These two protein chains interact to form a complex.

Sequence of protein 2:
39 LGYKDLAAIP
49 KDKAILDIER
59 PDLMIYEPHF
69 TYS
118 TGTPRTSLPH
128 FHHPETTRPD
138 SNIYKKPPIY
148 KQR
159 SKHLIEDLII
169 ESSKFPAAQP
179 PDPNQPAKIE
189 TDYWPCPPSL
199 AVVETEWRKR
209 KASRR

Interface contacts:
Residue I135 in protein 1 is in contact with residue R208 in protein 2 (closest heavy-atom distance 3.7 Å).
Residue R131 in protein 1 is in contact with residue Y191 in protein 2 (closest heavy-atom distance 3.4 Å).
Residue R146 in protein 1 interacts with residue W205 in protein 2 (closest heavy-atom distance 3.7 Å).
Residue D139 in protein 1 is in contact with residue W205 in protein 2 (closest heavy-atom distance 4.5 Å).
Residue D139 in protein 1 is in contact with residue R208 in protein 2 (closest heavy-atom distance 4.1 Å).
Residue R131 in protein 1 contacts residue W192 in protein 2 (closest heavy-atom distance 4.6 Å).
Residue R142 in protein 1 is in contact with residue W205 in protein 2 (closest heavy-atom distance 5.0 Å).
Residue R131 in protein 1 interacts with residue D190 in protein 2 (closest heavy-atom distance 2.9 Å).
Residue T143 in protein 1 contacts residue W205 in protein 2 (closest heavy-atom distance 4.5 Å).
Residue R142 in protein 1 is in contact with residue V201 in protein 2 (closest heavy-atom distance 3.4 Å).

Sequence of protein 1:
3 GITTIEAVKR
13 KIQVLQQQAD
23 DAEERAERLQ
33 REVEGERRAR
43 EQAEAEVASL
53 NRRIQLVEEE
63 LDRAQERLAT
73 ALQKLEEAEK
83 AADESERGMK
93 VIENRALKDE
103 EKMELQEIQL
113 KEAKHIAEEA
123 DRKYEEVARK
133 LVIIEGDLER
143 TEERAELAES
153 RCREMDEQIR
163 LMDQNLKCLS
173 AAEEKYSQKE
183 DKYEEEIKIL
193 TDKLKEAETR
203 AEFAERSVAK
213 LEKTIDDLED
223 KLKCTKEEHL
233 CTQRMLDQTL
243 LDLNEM